Sequence of chain B:
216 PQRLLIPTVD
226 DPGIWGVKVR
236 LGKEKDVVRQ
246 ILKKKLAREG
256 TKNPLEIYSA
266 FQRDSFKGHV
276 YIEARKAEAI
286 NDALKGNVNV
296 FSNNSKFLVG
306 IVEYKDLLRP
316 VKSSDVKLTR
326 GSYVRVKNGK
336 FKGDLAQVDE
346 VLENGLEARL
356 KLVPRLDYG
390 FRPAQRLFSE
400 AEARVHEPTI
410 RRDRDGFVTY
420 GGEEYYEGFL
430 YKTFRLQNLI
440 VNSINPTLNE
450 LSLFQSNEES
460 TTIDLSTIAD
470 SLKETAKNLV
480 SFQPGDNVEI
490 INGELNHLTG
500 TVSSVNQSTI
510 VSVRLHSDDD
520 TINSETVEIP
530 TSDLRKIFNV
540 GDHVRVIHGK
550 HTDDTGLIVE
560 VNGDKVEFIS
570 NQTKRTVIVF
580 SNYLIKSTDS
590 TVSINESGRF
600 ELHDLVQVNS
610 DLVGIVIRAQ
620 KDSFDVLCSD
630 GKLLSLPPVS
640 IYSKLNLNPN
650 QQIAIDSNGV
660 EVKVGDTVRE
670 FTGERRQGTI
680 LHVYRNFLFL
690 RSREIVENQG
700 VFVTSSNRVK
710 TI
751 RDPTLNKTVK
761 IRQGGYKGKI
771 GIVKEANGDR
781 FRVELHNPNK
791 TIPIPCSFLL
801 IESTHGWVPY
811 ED

The following describes two proteins that form a bound complex.

Sequence of chain A:
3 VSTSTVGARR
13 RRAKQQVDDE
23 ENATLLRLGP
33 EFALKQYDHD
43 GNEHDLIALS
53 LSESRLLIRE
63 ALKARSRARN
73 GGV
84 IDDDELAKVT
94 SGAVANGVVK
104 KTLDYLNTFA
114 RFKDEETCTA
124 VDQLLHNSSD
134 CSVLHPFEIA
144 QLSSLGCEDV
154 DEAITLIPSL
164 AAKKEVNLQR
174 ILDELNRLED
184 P

Residue-level contacts at the interface:
Residue K585 in chain B contacts residue E22 in chain A (closest heavy-atom distance 4.6 Å).
Residue R513 in chain B is in contact with residue Q17 in chain A (closest heavy-atom distance 3.9 Å).
Residue H515 in chain B is in contact with residue V19 in chain A (closest heavy-atom distance 4.5 Å).
Residue E673 in chain B is in contact with residue A96 in chain A (closest heavy-atom distance 4.2 Å).